These two protein chains interact to form a complex.

Sequence of protein 1:
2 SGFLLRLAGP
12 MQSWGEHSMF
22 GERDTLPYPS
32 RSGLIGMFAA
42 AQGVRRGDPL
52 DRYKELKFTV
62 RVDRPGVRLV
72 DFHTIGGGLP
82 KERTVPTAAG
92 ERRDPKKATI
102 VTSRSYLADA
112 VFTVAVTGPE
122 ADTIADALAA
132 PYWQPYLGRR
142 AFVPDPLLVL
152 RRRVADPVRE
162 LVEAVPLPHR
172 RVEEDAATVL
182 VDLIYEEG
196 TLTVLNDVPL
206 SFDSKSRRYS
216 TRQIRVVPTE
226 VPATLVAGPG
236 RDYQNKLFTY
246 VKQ

Residue-level contacts at the interface:
Residue T156 in protein 2 contacts residue A89 in protein 1 (closest heavy-atom distance 4.0 Å).
Residue R373 in protein 2 interacts with residue L197 in protein 1 (closest heavy-atom distance 4.3 Å).
Residue Q389 in protein 2 contacts residue E23 in protein 1 (closest heavy-atom distance 3.6 Å).
Residue W163 in protein 2 contacts residue R105 in protein 1 (closest heavy-atom distance 4.4 Å).
Residue D387 in protein 2 is in contact with residue F21 in protein 1 (closest heavy-atom distance 3.1 Å).
Residue W390 in protein 2 contacts residue M20 in protein 1 (closest heavy-atom distance 3.6 Å).
Residue H468 in protein 2 interacts with residue L70 in protein 1 (closest heavy-atom distance 3.4 Å).
Residue Q389 in protein 2 is in contact with residue S19 in protein 1 (closest heavy-atom distance 2.9 Å).
Residue E159 in protein 2 interacts with residue R94 in protein 1 (closest heavy-atom distance 2.6 Å).
Residue F379 in protein 2 interacts with residue F21 in protein 1 (closest heavy-atom distance 3.9 Å).
Residue L164 in protein 2 is in contact with residue R24 in protein 1 (closest heavy-atom distance 4.3 Å).
Residue N160 in protein 2 interacts with residue P87 in protein 1 (closest heavy-atom distance 4.5 Å).
Residue Q389 in protein 2 interacts with residue H18 in protein 1 (closest heavy-atom distance 3.5 Å).
Residue V162 in protein 2 interacts with residue A89 in protein 1 (closest heavy-atom distance 3.1 Å).
Residue S471 in protein 2 interacts with residue V68 in protein 1 (closest heavy-atom distance 4.1 Å).
Residue H174 in protein 2 interacts with residue K210 in protein 1 (closest heavy-atom distance 3.3 Å).
Residue Q467 in protein 2 is in contact with residue L70 in protein 1 (closest heavy-atom distance 3.9 Å).
Residue W390 in protein 2 interacts with residue H18 in protein 1 (closest heavy-atom distance 3.0 Å).
Residue Q161 in protein 2 contacts residue R94 in protein 1 (closest heavy-atom distance 2.9 Å).
Residue H169 in protein 2 contacts residue A89 in protein 1 (closest heavy-atom distance 2.5 Å).
Residue Q161 in protein 2 interacts with residue P87 in protein 1 (closest heavy-atom distance 3.0 Å).
Residue W153 in protein 2 interacts with residue F21 in protein 1 (closest heavy-atom distance 4.0 Å).
Residue N160 in protein 2 is in contact with residue A89 in protein 1 (closest heavy-atom distance 3.2 Å).
Residue W163 in protein 2 interacts with residue I101 in protein 1 (closest heavy-atom distance 3.5 Å).
Residue G154 in protein 2 interacts with residue M20 in protein 1 (closest heavy-atom distance 4.3 Å).
Residue S471 in protein 2 contacts residue R69 in protein 1 (closest heavy-atom distance 2.6 Å).
Residue Q161 in protein 2 interacts with residue V86 in protein 1 (closest heavy-atom distance 2.9 Å).
Residue G158 in protein 2 is in contact with residue T88 in protein 1 (closest heavy-atom distance 3.5 Å).
Residue N160 in protein 2 is in contact with residue T88 in protein 1 (closest heavy-atom distance 3.6 Å).
Residue G158 in protein 2 interacts with residue A89 in protein 1 (closest heavy-atom distance 3.0 Å).
Residue D387 in protein 2 contacts residue E23 in protein 1 (closest heavy-atom distance 4.4 Å).
Residue L164 in protein 2 contacts residue T103 in protein 1 (closest heavy-atom distance 3.9 Å).
Residue Q161 in protein 2 interacts with residue A99 in protein 1 (closest heavy-atom distance 4.2 Å).
Residue T394 in protein 2 contacts residue V199 in protein 1 (closest heavy-atom distance 3.3 Å).
Residue Q161 in protein 2 interacts with residue I101 in protein 1 (closest heavy-atom distance 3.4 Å).
Residue W163 in protein 2 interacts with residue I76 in protein 1 (closest heavy-atom distance 3.2 Å).
Residue E159 in protein 2 is in contact with residue T88 in protein 1 (closest heavy-atom distance 2.8 Å).
Residue K388 in protein 2 is in contact with residue E23 in protein 1 (closest heavy-atom distance 3.1 Å).
Residue G154 in protein 2 is in contact with residue F21 in protein 1 (closest heavy-atom distance 3.7 Å).
Residue Q389 in protein 2 contacts residue D25 in protein 1 (closest heavy-atom distance 2.9 Å).
Residue W390 in protein 2 is in contact with residue F21 in protein 1 (closest heavy-atom distance 3.5 Å).
Residue K388 in protein 2 is in contact with residue F21 in protein 1 (closest heavy-atom distance 3.7 Å).
Residue G158 in protein 2 contacts residue A90 in protein 1 (closest heavy-atom distance 2.2 Å).
Residue L164 in protein 2 contacts residue F21 in protein 1 (closest heavy-atom distance 3.6 Å).
Residue L164 in protein 2 is in contact with residue M20 in protein 1 (closest heavy-atom distance 4.0 Å).
Residue N160 in protein 2 contacts residue R94 in protein 1 (closest heavy-atom distance 3.9 Å).
Residue Q467 in protein 2 is in contact with residue V71 in protein 1 (closest heavy-atom distance 4.1 Å).
Residue L164 in protein 2 contacts residue G22 in protein 1 (closest heavy-atom distance 3.8 Å).
Residue Q161 in protein 2 contacts residue K98 in protein 1 (closest heavy-atom distance 4.4 Å).
Residue A157 in protein 2 contacts residue A89 in protein 1 (closest heavy-atom distance 3.0 Å).
Residue D387 in protein 2 interacts with residue G22 in protein 1 (closest heavy-atom distance 4.5 Å).
Residue D170 in protein 2 is in contact with residue A89 in protein 1 (closest heavy-atom distance 3.8 Å).
Residue H468 in protein 2 contacts residue V68 in protein 1 (closest heavy-atom distance 4.0 Å).
Residue V162 in protein 2 contacts residue P87 in protein 1 (closest heavy-atom distance 3.6 Å).
Residue R472 in protein 2 contacts residue V68 in protein 1 (closest heavy-atom distance 3.4 Å).
Residue V162 in protein 2 interacts with residue T88 in protein 1 (closest heavy-atom distance 3.5 Å).
Residue F391 in protein 2 interacts with residue H18 in protein 1 (closest heavy-atom distance 4.4 Å).
Residue H168 in protein 2 is in contact with residue A89 in protein 1 (closest heavy-atom distance 3.4 Å).
Residue W163 in protein 2 is in contact with residue V86 in protein 1 (closest heavy-atom distance 3.5 Å).
Residue E159 in protein 2 is in contact with residue A90 in protein 1 (closest heavy-atom distance 4.4 Å).

Sequence of protein 2:
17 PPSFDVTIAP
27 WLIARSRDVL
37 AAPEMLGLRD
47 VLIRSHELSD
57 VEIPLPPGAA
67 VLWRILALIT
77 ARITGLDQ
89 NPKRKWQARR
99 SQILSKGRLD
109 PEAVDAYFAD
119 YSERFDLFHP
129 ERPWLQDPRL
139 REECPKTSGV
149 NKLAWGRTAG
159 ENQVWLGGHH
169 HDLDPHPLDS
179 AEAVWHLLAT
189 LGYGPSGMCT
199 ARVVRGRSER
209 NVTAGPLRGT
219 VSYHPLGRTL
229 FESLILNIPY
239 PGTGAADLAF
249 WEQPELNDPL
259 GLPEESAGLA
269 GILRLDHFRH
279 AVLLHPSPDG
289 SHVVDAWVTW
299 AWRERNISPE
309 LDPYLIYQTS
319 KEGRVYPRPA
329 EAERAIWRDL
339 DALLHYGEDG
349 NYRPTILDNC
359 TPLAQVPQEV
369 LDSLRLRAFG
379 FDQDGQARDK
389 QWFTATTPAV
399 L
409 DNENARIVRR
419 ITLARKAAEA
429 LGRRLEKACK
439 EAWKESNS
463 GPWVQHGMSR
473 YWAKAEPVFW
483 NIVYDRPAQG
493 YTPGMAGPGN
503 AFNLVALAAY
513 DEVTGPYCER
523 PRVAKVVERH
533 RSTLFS